Sequence of chain A:
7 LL

This data describes a binding interaction between two proteins.

Sequence of chain B:
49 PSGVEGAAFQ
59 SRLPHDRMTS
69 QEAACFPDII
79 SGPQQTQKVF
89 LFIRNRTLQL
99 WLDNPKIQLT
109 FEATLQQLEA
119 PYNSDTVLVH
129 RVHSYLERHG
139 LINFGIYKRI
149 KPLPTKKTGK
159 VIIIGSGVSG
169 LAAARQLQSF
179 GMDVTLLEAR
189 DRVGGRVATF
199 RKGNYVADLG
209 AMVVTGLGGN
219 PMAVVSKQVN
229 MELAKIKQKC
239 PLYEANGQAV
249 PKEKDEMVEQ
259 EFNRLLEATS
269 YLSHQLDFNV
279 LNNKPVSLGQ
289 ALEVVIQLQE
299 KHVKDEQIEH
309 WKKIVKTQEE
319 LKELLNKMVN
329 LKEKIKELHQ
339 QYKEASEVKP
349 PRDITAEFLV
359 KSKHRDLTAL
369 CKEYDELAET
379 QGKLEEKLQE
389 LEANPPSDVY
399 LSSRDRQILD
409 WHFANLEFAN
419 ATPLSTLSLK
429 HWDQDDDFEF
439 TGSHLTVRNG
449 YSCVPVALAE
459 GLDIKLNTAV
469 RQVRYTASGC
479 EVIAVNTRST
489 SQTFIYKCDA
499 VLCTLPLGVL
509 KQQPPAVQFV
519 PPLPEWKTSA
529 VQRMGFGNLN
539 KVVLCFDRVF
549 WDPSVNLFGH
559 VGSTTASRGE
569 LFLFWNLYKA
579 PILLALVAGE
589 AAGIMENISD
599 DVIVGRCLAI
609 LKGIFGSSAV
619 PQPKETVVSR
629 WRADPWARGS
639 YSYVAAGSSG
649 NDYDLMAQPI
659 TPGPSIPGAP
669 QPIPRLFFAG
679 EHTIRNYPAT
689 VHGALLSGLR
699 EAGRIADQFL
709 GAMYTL

Interface contacts:
Residue F416 in chain B is in contact with residue L8 in chain A (closest heavy-atom distance 4.3 Å).
Residue Q236 in chain B is in contact with residue L7 in chain A (closest heavy-atom distance 3.5 Å).
Residue V211 in chain B interacts with residue L8 in chain A (closest heavy-atom distance 3.9 Å).
Residue H442 in chain B interacts with residue L8 in chain A (closest heavy-atom distance 3.2 Å).
Residue T213 in chain B interacts with residue L8 in chain A (closest heavy-atom distance 3.9 Å).
Residue L555 in chain B is in contact with residue L7 in chain A (closest heavy-atom distance 4.8 Å).
Residue I234 in chain B is in contact with residue L7 in chain A (closest heavy-atom distance 3.8 Å).
Residue A417 in chain B interacts with residue L8 in chain A (closest heavy-atom distance 4.6 Å).
Residue W573 in chain B contacts residue L7 in chain A (closest heavy-atom distance 4.2 Å).
Residue H442 in chain B contacts residue L7 in chain A (closest heavy-atom distance 3.5 Å).